Residue-level contacts at the interface:
Residue R127 in chain B interacts with residue I17 in chain A (closest heavy-atom distance 3.6 Å).
Residue K32 in chain B interacts with residue R26 in chain A (closest heavy-atom distance 3.8 Å).
Residue I104 in chain B is in contact with residue P29 in chain A (closest heavy-atom distance 3.8 Å).
Residue W299 in chain B is in contact with residue N19 in chain A (closest heavy-atom distance 3.5 Å).
Residue D243 in chain B is in contact with residue N7 in chain A (closest heavy-atom distance 2.9 Å).
Residue N28 in chain B is in contact with residue V30 in chain A (closest heavy-atom distance 4.0 Å).
Residue P87 in chain B interacts with residue Q28 in chain A (closest heavy-atom distance 3.2 Å).
Residue K32 in chain B contacts residue W22 in chain A (closest heavy-atom distance 4.1 Å).
Residue Y80 in chain B contacts residue R25 in chain A (closest heavy-atom distance 3.2 Å).
Residue R127 in chain B contacts residue L18 in chain A (closest heavy-atom distance 3.5 Å).
Residue P87 in chain B contacts residue V30 in chain A (closest heavy-atom distance 3.8 Å).
Residue L172 in chain B contacts residue I11 in chain A (closest heavy-atom distance 4.0 Å).
Residue W299 in chain B contacts residue T15 in chain A (closest heavy-atom distance 3.2 Å).
Residue F298 in chain B is in contact with residue N19 in chain A (closest heavy-atom distance 3.6 Å).
Residue L241 in chain B is in contact with residue N7 in chain A (closest heavy-atom distance 2.8 Å).
Residue P87 in chain B interacts with residue I27 in chain A (closest heavy-atom distance 4.0 Å).
Residue R127 in chain B is in contact with residue E21 in chain A (closest heavy-atom distance 2.8 Å).
Residue E33 in chain B is in contact with residue W22 in chain A (closest heavy-atom distance 3.6 Å).
Residue Q300 in chain B is in contact with residue R8 in chain A (closest heavy-atom distance 2.9 Å).
Residue S85 in chain B contacts residue I27 in chain A (closest heavy-atom distance 3.1 Å).
Residue P126 in chain B contacts residue L18 in chain A (closest heavy-atom distance 3.8 Å).
Residue L317 in chain B interacts with residue R8 in chain A (closest heavy-atom distance 3.7 Å).
Residue H86 in chain B interacts with residue Q28 in chain A (closest heavy-atom distance 3.6 Å).
Residue G242 in chain B contacts residue N7 in chain A (closest heavy-atom distance 3.8 Å).
Residue L172 in chain B interacts with residue L18 in chain A (closest heavy-atom distance 3.5 Å).
Residue V38 in chain B contacts residue V30 in chain A (closest heavy-atom distance 4.0 Å).
Residue L172 in chain B contacts residue T15 in chain A (closest heavy-atom distance 3.8 Å).
Residue K32 in chain B contacts residue I27 in chain A (closest heavy-atom distance 4.1 Å).
Residue T84 in chain B interacts with residue Q28 in chain A (closest heavy-atom distance 3.0 Å).
Residue Q300 in chain B is in contact with residue I11 in chain A (closest heavy-atom distance 3.6 Å).
Residue L49 in chain B contacts residue V30 in chain A (closest heavy-atom distance 3.6 Å).
Residue G242 in chain B contacts residue I11 in chain A (closest heavy-atom distance 3.6 Å).
Residue S85 in chain B contacts residue Q28 in chain A (closest heavy-atom distance 3.1 Å).
Residue L172 in chain B contacts residue R14 in chain A (closest heavy-atom distance 3.8 Å).
Residue F298 in chain B interacts with residue T15 in chain A (closest heavy-atom distance 3.7 Å).
Residue Y80 in chain B is in contact with residue I27 in chain A (closest heavy-atom distance 3.5 Å).
Residue D243 in chain B is in contact with residue R14 in chain A (closest heavy-atom distance 2.9 Å).
Residue L173 in chain B is in contact with residue R14 in chain A (closest heavy-atom distance 3.9 Å).
Residue S31 in chain B is in contact with residue W22 in chain A (closest heavy-atom distance 3.1 Å).
Residue R346 in chain B interacts with residue N19 in chain A (closest heavy-atom distance 3.1 Å).
Residue L241 in chain B interacts with residue I11 in chain A (closest heavy-atom distance 3.7 Å).
Residue W78 in chain B interacts with residue V30 in chain A (closest heavy-atom distance 3.7 Å).
Residue D243 in chain B is in contact with residue K10 in chain A (closest heavy-atom distance 2.8 Å).
Residue I104 in chain B contacts residue V30 in chain A (closest heavy-atom distance 4.0 Å).
Residue S85 in chain B is in contact with residue R26 in chain A (closest heavy-atom distance 3.6 Å).
Residue H30 in chain B interacts with residue R25 in chain A (closest heavy-atom distance 4.0 Å).
Residue W299 in chain B is in contact with residue R8 in chain A (closest heavy-atom distance 3.7 Å).
Residue D35 in chain B interacts with residue P29 in chain A (closest heavy-atom distance 3.3 Å).
Residue P103 in chain B interacts with residue V30 in chain A (closest heavy-atom distance 3.5 Å).
Residue L244 in chain B is in contact with residue N7 in chain A (closest heavy-atom distance 3.6 Å).
Residue D35 in chain B contacts residue I27 in chain A (closest heavy-atom distance 4.1 Å).
Residue H30 in chain B interacts with residue I27 in chain A (closest heavy-atom distance 3.4 Å).
Residue W29 in chain B is in contact with residue W22 in chain A (closest heavy-atom distance 3.3 Å).
Residue W299 in chain B contacts residue I11 in chain A (closest heavy-atom distance 3.8 Å).
Residue F298 in chain B interacts with residue L18 in chain A (closest heavy-atom distance 4.0 Å).
Residue K32 in chain B interacts with residue P29 in chain A (closest heavy-atom distance 4.1 Å).
Residue W299 in chain B contacts residue E16 in chain A (closest heavy-atom distance 3.7 Å).
Residue H30 in chain B contacts residue W22 in chain A (closest heavy-atom distance 3.9 Å).
Residue R346 in chain B is in contact with residue W22 in chain A (closest heavy-atom distance 3.3 Å).
Residue E318 in chain B interacts with residue R8 in chain A (closest heavy-atom distance 3.7 Å).

Sequence of chain B:
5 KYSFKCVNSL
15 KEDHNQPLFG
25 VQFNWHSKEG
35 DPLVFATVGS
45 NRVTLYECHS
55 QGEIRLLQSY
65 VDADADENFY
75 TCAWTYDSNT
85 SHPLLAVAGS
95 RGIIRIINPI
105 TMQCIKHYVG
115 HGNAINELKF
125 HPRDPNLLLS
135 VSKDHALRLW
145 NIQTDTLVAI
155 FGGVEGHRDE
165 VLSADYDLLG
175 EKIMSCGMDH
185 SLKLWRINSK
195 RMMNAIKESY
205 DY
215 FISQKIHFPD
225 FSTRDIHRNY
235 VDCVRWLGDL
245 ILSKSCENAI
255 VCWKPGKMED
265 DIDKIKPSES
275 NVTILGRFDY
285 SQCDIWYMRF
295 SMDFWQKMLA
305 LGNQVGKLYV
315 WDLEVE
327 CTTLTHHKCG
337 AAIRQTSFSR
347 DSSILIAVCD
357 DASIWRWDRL

These two protein chains interact to form a complex.

Sequence of chain A:
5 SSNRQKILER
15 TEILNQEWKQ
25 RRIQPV